Sequence of protein 2:
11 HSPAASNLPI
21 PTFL

Residue-level contacts at the interface:
Residue V106 in protein 1 is in contact with residue L24 in protein 2 (closest heavy-atom distance 3.7 Å).
Residue Y96 in protein 1 interacts with residue L18 in protein 2 (closest heavy-atom distance 3.6 Å).
Residue Y96 in protein 1 is in contact with residue P19 in protein 2 (closest heavy-atom distance 3.6 Å).
Residue Y39 in protein 1 contacts residue L18 in protein 2 (closest heavy-atom distance 3.7 Å).
Residue H35 in protein 1 contacts residue H11 in protein 2 (closest heavy-atom distance 5.0 Å).
Residue K50 in protein 1 is in contact with residue S12 in protein 2 (closest heavy-atom distance 2.8 Å).
Residue W110 in protein 1 contacts residue H11 in protein 2 (closest heavy-atom distance 4.0 Å).
Residue Y39 in protein 1 contacts residue S12 in protein 2 (closest heavy-atom distance 3.4 Å).
Residue W48 in protein 1 interacts with residue I20 in protein 2 (closest heavy-atom distance 4.0 Å).
Residue E54 in protein 1 is in contact with residue S12 in protein 2 (closest heavy-atom distance 3.3 Å).
Residue F41 in protein 1 contacts residue L24 in protein 2 (closest heavy-atom distance 3.7 Å).
Residue W48 in protein 1 is in contact with residue A15 in protein 2 (closest heavy-atom distance 3.3 Å).
Residue G108 in protein 1 contacts residue L18 in protein 2 (closest heavy-atom distance 4.4 Å).
Residue Y39 in protein 1 contacts residue P13 in protein 2 (closest heavy-atom distance 2.8 Å).
Residue Y96 in protein 1 is in contact with residue N17 in protein 2 (closest heavy-atom distance 3.7 Å).
Residue R100 in protein 1 interacts with residue F23 in protein 2 (closest heavy-atom distance 3.4 Å).
Residue Y96 in protein 1 contacts residue P13 in protein 2 (closest heavy-atom distance 3.3 Å).
Residue I98 in protein 1 interacts with residue L18 in protein 2 (closest heavy-atom distance 4.6 Å).
Residue Q46 in protein 1 is in contact with residue I20 in protein 2 (closest heavy-atom distance 4.1 Å).
Residue A37 in protein 1 is in contact with residue S12 in protein 2 (closest heavy-atom distance 3.6 Å).
Residue K50 in protein 1 interacts with residue P13 in protein 2 (closest heavy-atom distance 3.2 Å).
Residue I98 in protein 1 interacts with residue L24 in protein 2 (closest heavy-atom distance 4.2 Å).
Residue R100 in protein 1 contacts residue L24 in protein 2 (closest heavy-atom distance 3.5 Å).
Residue W110 in protein 1 contacts residue P13 in protein 2 (closest heavy-atom distance 3.5 Å).
Residue K50 in protein 1 interacts with residue A14 in protein 2 (closest heavy-atom distance 4.7 Å).
Residue V93 in protein 1 interacts with residue P21 in protein 2 (closest heavy-atom distance 3.8 Å).
Residue V93 in protein 1 contacts residue P19 in protein 2 (closest heavy-atom distance 3.6 Å).
Residue D94 in protein 1 is in contact with residue N17 in protein 2 (closest heavy-atom distance 4.6 Å).
Residue V93 in protein 1 interacts with residue F23 in protein 2 (closest heavy-atom distance 3.8 Å).
Residue I98 in protein 1 is in contact with residue F23 in protein 2 (closest heavy-atom distance 4.0 Å).
Residue K50 in protein 1 interacts with residue A15 in protein 2 (closest heavy-atom distance 3.7 Å).
Residue W48 in protein 1 interacts with residue L24 in protein 2 (closest heavy-atom distance 3.7 Å).
Residue Y39 in protein 1 interacts with residue A14 in protein 2 (closest heavy-atom distance 4.5 Å).
Residue W48 in protein 1 contacts residue L18 in protein 2 (closest heavy-atom distance 3.5 Å).
Residue F41 in protein 1 interacts with residue I20 in protein 2 (closest heavy-atom distance 3.6 Å).
Residue H91 in protein 1 contacts residue F23 in protein 2 (closest heavy-atom distance 4.5 Å).
Residue Y39 in protein 1 is in contact with residue A15 in protein 2 (closest heavy-atom distance 4.0 Å).
Residue W48 in protein 1 contacts residue P19 in protein 2 (closest heavy-atom distance 2.9 Å).
Residue I98 in protein 1 is in contact with residue P19 in protein 2 (closest heavy-atom distance 4.9 Å).
Residue W110 in protein 1 is in contact with residue S12 in protein 2 (closest heavy-atom distance 3.7 Å).
Residue F112 in protein 1 is in contact with residue H11 in protein 2 (closest heavy-atom distance 3.4 Å).
Residue L49 in protein 1 contacts residue A15 in protein 2 (closest heavy-atom distance 3.9 Å).
Residue D94 in protein 1 interacts with residue P19 in protein 2 (closest heavy-atom distance 4.6 Å).

Sequence of protein 1:
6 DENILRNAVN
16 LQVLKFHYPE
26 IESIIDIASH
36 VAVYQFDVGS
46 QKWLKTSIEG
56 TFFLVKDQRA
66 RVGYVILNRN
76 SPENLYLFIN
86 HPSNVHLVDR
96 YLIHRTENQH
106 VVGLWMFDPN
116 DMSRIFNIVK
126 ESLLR

This data describes a binding interaction between two proteins.